Sequence of chain A:
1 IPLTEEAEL

This data describes a binding interaction between two proteins.

Contacts between the two chains:
Residue S116 in chain B interacts with residue L9 in chain A (closest heavy-atom distance 4.9 Å).
Residue Y99 in chain B is in contact with residue P2 in chain A (closest heavy-atom distance 3.2 Å).
Residue W147 in chain B is in contact with residue L9 in chain A (closest heavy-atom distance 3.7 Å).
Residue Y159 in chain B contacts residue I1 in chain A (closest heavy-atom distance 2.6 Å).
Residue Y84 in chain B is in contact with residue L9 in chain A (closest heavy-atom distance 2.6 Å).
Residue Y9 in chain B contacts residue P2 in chain A (closest heavy-atom distance 3.4 Å).
Residue Y159 in chain B is in contact with residue L3 in chain A (closest heavy-atom distance 3.6 Å).
Residue Y7 in chain B interacts with residue P2 in chain A (closest heavy-atom distance 3.5 Å).
Residue Y9 in chain B is in contact with residue E6 in chain A (closest heavy-atom distance 3.5 Å).
Residue T73 in chain B contacts residue E8 in chain A (closest heavy-atom distance 4.2 Å).
Residue Y9 in chain B is in contact with residue L3 in chain A (closest heavy-atom distance 4.5 Å).
Residue Q155 in chain B is in contact with residue E5 in chain A (closest heavy-atom distance 2.8 Å).
Residue W167 in chain B interacts with residue I1 in chain A (closest heavy-atom distance 3.4 Å).
Residue N80 in chain B contacts residue L9 in chain A (closest heavy-atom distance 3.0 Å).
Residue Y123 in chain B contacts residue L9 in chain A (closest heavy-atom distance 4.0 Å).
Residue S77 in chain B is in contact with residue L9 in chain A (closest heavy-atom distance 2.9 Å).
Residue Y7 in chain B contacts residue I1 in chain A (closest heavy-atom distance 3.1 Å).
Residue V152 in chain B interacts with residue A7 in chain A (closest heavy-atom distance 3.8 Å).
Residue S77 in chain B interacts with residue A7 in chain A (closest heavy-atom distance 4.2 Å).
Residue I95 in chain B contacts residue L9 in chain A (closest heavy-atom distance 4.1 Å).
Residue Y159 in chain B is in contact with residue P2 in chain A (closest heavy-atom distance 3.7 Å).
Residue K146 in chain B interacts with residue E8 in chain A (closest heavy-atom distance 3.6 Å).
Residue F33 in chain B contacts residue I1 in chain A (closest heavy-atom distance 5.0 Å).
Residue Y99 in chain B is in contact with residue E6 in chain A (closest heavy-atom distance 4.6 Å).
Residue Y99 in chain B is in contact with residue L3 in chain A (closest heavy-atom distance 3.0 Å).
Residue T73 in chain B contacts residue A7 in chain A (closest heavy-atom distance 4.1 Å).
Residue Y59 in chain B interacts with residue I1 in chain A (closest heavy-atom distance 3.6 Å).
Residue W147 in chain B is in contact with residue A7 in chain A (closest heavy-atom distance 3.9 Å).
Residue Q155 in chain B is in contact with residue L3 in chain A (closest heavy-atom distance 3.6 Å).
Residue F67 in chain B interacts with residue P2 in chain A (closest heavy-atom distance 3.6 Å).
Residue L156 in chain B is in contact with residue L3 in chain A (closest heavy-atom distance 3.6 Å).
Residue N63 in chain B is in contact with residue P2 in chain A (closest heavy-atom distance 3.2 Å).
Residue S77 in chain B interacts with residue E8 in chain A (closest heavy-atom distance 3.5 Å).
Residue M5 in chain B is in contact with residue I1 in chain A (closest heavy-atom distance 4.0 Å).
Residue I66 in chain B contacts residue P2 in chain A (closest heavy-atom distance 4.2 Å).
Residue I66 in chain B contacts residue T4 in chain A (closest heavy-atom distance 3.7 Å).
Residue R97 in chain B is in contact with residue E6 in chain A (closest heavy-atom distance 2.4 Å).
Residue I66 in chain B contacts residue L3 in chain A (closest heavy-atom distance 3.6 Å).
Residue T73 in chain B interacts with residue E6 in chain A (closest heavy-atom distance 3.8 Å).
Residue E76 in chain B is in contact with residue E8 in chain A (closest heavy-atom distance 3.3 Å).
Residue T143 in chain B is in contact with residue L9 in chain A (closest heavy-atom distance 2.6 Å).
Residue Y74 in chain B interacts with residue L9 in chain A (closest heavy-atom distance 4.5 Å).
Residue K146 in chain B is in contact with residue L9 in chain A (closest heavy-atom distance 2.8 Å).
Residue L81 in chain B interacts with residue L9 in chain A (closest heavy-atom distance 3.6 Å).
Residue W147 in chain B is in contact with residue E8 in chain A (closest heavy-atom distance 2.7 Å).
Residue R97 in chain B interacts with residue L3 in chain A (closest heavy-atom distance 3.6 Å).
Residue Y74 in chain B is in contact with residue E6 in chain A (closest heavy-atom distance 4.0 Å).
Residue Q155 in chain B is in contact with residue E6 in chain A (closest heavy-atom distance 5.0 Å).
Residue L163 in chain B is in contact with residue I1 in chain A (closest heavy-atom distance 3.8 Å).
Residue Y171 in chain B contacts residue I1 in chain A (closest heavy-atom distance 2.9 Å).
Residue N70 in chain B interacts with residue E6 in chain A (closest heavy-atom distance 3.1 Å).
Residue N80 in chain B contacts residue E8 in chain A (closest heavy-atom distance 3.0 Å).
Residue N63 in chain B interacts with residue I1 in chain A (closest heavy-atom distance 4.5 Å).
Residue L163 in chain B contacts residue T4 in chain A (closest heavy-atom distance 4.3 Å).

Sequence of chain B:
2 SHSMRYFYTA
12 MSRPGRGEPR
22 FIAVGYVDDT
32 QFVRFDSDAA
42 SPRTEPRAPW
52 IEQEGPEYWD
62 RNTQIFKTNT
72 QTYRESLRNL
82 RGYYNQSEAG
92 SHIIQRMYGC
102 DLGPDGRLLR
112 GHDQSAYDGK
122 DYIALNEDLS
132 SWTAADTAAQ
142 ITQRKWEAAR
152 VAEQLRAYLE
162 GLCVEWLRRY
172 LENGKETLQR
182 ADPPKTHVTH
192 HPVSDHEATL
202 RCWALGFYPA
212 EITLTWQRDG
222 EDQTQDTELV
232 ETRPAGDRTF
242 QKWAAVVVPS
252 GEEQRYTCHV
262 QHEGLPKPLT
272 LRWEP